Sequence of the first protein:
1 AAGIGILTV

These two protein chains interact to form a complex.

Interface contacts:
Residue F33 in the second protein is in contact with residue A1 in the first protein (closest heavy-atom distance 4.7 Å).
Residue H70 in the second protein contacts residue A2 in the first protein (closest heavy-atom distance 4.6 Å).
Residue K66 in the second protein interacts with residue A2 in the first protein (closest heavy-atom distance 2.9 Å).
Residue Y99 in the second protein is in contact with residue A2 in the first protein (closest heavy-atom distance 3.4 Å).
Residue E63 in the second protein contacts residue A1 in the first protein (closest heavy-atom distance 3.4 Å).
Residue D77 in the second protein contacts residue L7 in the first protein (closest heavy-atom distance 4.7 Å).
Residue R97 in the second protein is in contact with residue L7 in the first protein (closest heavy-atom distance 4.0 Å).
Residue V152 in the second protein is in contact with residue G5 in the first protein (closest heavy-atom distance 4.6 Å).
Residue Y116 in the second protein interacts with residue V9 in the first protein (closest heavy-atom distance 3.7 Å).
Residue K66 in the second protein contacts residue A1 in the first protein (closest heavy-atom distance 4.2 Å).
Residue V76 in the second protein contacts residue T8 in the first protein (closest heavy-atom distance 3.8 Å).
Residue T80 in the second protein interacts with residue V9 in the first protein (closest heavy-atom distance 3.6 Å).
Residue K66 in the second protein is in contact with residue G3 in the first protein (closest heavy-atom distance 3.9 Å).
Residue H70 in the second protein interacts with residue G3 in the first protein (closest heavy-atom distance 3.2 Å).
Residue T73 in the second protein interacts with residue I6 in the first protein (closest heavy-atom distance 3.7 Å).
Residue Y159 in the second protein interacts with residue A2 in the first protein (closest heavy-atom distance 3.5 Å).
Residue D77 in the second protein interacts with residue V9 in the first protein (closest heavy-atom distance 3.0 Å).
Residue E63 in the second protein interacts with residue A2 in the first protein (closest heavy-atom distance 3.0 Å).
Residue H114 in the second protein contacts residue I6 in the first protein (closest heavy-atom distance 4.1 Å).
Residue Y99 in the second protein is in contact with residue G3 in the first protein (closest heavy-atom distance 2.9 Å).
Residue T163 in the second protein contacts residue A1 in the first protein (closest heavy-atom distance 5.0 Å).
Residue Y99 in the second protein interacts with residue I6 in the first protein (closest heavy-atom distance 4.6 Å).
Residue L81 in the second protein contacts residue V9 in the first protein (closest heavy-atom distance 3.8 Å).
Residue Y123 in the second protein is in contact with residue V9 in the first protein (closest heavy-atom distance 4.1 Å).
Residue T73 in the second protein is in contact with residue L7 in the first protein (closest heavy-atom distance 3.5 Å).
Residue W147 in the second protein interacts with residue V9 in the first protein (closest heavy-atom distance 4.0 Å).
Residue T143 in the second protein is in contact with residue V9 in the first protein (closest heavy-atom distance 2.8 Å).
Residue Y84 in the second protein is in contact with residue V9 in the first protein (closest heavy-atom distance 2.6 Å).
Residue A69 in the second protein interacts with residue I6 in the first protein (closest heavy-atom distance 4.4 Å).
Residue T73 in the second protein contacts residue T8 in the first protein (closest heavy-atom distance 3.6 Å).
Residue A150 in the second protein contacts residue L7 in the first protein (closest heavy-atom distance 3.8 Å).
Residue K146 in the second protein interacts with residue V9 in the first protein (closest heavy-atom distance 3.9 Å).
Residue H70 in the second protein contacts residue I6 in the first protein (closest heavy-atom distance 3.6 Å).
Residue T80 in the second protein interacts with residue T8 in the first protein (closest heavy-atom distance 4.3 Å).
Residue K66 in the second protein interacts with residue I4 in the first protein (closest heavy-atom distance 3.9 Å).
Residue Q155 in the second protein interacts with residue G5 in the first protein (closest heavy-atom distance 4.1 Å).
Residue Y7 in the second protein contacts residue A2 in the first protein (closest heavy-atom distance 3.5 Å).
Residue L156 in the second protein contacts residue I6 in the first protein (closest heavy-atom distance 4.5 Å).
Residue W167 in the second protein is in contact with residue A1 in the first protein (closest heavy-atom distance 3.6 Å).
Residue Y159 in the second protein interacts with residue A1 in the first protein (closest heavy-atom distance 2.5 Å).
Residue W147 in the second protein interacts with residue T8 in the first protein (closest heavy-atom distance 2.9 Å).
Residue Y159 in the second protein interacts with residue G3 in the first protein (closest heavy-atom distance 3.7 Å).
Residue L156 in the second protein contacts residue I4 in the first protein (closest heavy-atom distance 4.4 Å).
Residue F9 in the second protein is in contact with residue A2 in the first protein (closest heavy-atom distance 4.8 Å).
Residue L156 in the second protein contacts residue G5 in the first protein (closest heavy-atom distance 4.4 Å).
Residue V152 in the second protein interacts with residue L7 in the first protein (closest heavy-atom distance 3.7 Å).
Residue Y7 in the second protein interacts with residue A1 in the first protein (closest heavy-atom distance 2.7 Å).
Residue D77 in the second protein contacts residue T8 in the first protein (closest heavy-atom distance 2.4 Å).
Residue R97 in the second protein is in contact with residue I6 in the first protein (closest heavy-atom distance 4.3 Å).
Residue M5 in the second protein contacts residue A1 in the first protein (closest heavy-atom distance 3.8 Å).
Residue Y171 in the second protein interacts with residue A1 in the first protein (closest heavy-atom distance 2.7 Å).
Residue W147 in the second protein interacts with residue L7 in the first protein (closest heavy-atom distance 3.5 Å).
Residue Y59 in the second protein interacts with residue A1 in the first protein (closest heavy-atom distance 4.2 Å).

Sequence of the second protein:
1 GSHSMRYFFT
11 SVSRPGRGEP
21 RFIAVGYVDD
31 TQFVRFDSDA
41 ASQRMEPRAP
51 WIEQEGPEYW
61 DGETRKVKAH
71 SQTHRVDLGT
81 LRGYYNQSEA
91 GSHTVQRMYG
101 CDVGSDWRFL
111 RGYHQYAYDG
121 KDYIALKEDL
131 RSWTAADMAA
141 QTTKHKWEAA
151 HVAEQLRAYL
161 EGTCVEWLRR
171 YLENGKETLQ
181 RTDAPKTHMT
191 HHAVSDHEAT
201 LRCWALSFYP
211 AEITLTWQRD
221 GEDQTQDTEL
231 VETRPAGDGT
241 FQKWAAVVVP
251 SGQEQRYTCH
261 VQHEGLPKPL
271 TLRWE